The following describes two proteins that form a bound complex.

Residue-level contacts at the interface:
Residue G10 in protein 1 is in contact with residue I6 in protein 2 (closest heavy-atom distance 4.1 Å).
Residue V8 in protein 1 contacts residue P8 in protein 2 (closest heavy-atom distance 4.9 Å).
Residue V122 in protein 1 is in contact with residue S11 in protein 2 (closest heavy-atom distance 3.5 Å).
Residue P9 in protein 1 interacts with residue I6 in protein 2 (closest heavy-atom distance 3.8 Å).
Residue V106 in protein 1 interacts with residue C1 in protein 2 (closest heavy-atom distance 4.1 Å).
Residue S11 in protein 1 is in contact with residue V9 in protein 2 (closest heavy-atom distance 4.9 Å).
Residue W14 in protein 1 interacts with residue V3 in protein 2 (closest heavy-atom distance 4.5 Å).
Residue S11 in protein 1 interacts with residue P4 in protein 2 (closest heavy-atom distance 3.6 Å).
Residue C107 in protein 1 interacts with residue G2 in protein 2 (closest heavy-atom distance 3.5 Å).
Residue P13 in protein 1 contacts residue P4 in protein 2 (closest heavy-atom distance 3.7 Å).
Residue E5 in protein 1 is in contact with residue L10 in protein 2 (closest heavy-atom distance 4.6 Å).
Residue E5 in protein 1 is in contact with residue S11 in protein 2 (closest heavy-atom distance 4.2 Å).
Residue G10 in protein 1 interacts with residue P4 in protein 2 (closest heavy-atom distance 4.9 Å).
Residue V8 in protein 1 interacts with residue Q7 in protein 2 (closest heavy-atom distance 4.6 Å).
Residue W12 in protein 1 contacts residue P8 in protein 2 (closest heavy-atom distance 3.4 Å).
Residue L108 in protein 1 contacts residue C1 in protein 2 (closest heavy-atom distance 5.0 Å).
Residue S11 in protein 1 contacts residue P8 in protein 2 (closest heavy-atom distance 3.5 Å).
Residue A105 in protein 1 interacts with residue C1 in protein 2 (closest heavy-atom distance 3.6 Å).
Residue C107 in protein 1 contacts residue C1 in protein 2 (closest heavy-atom distance 2.1 Å).
Residue W12 in protein 1 contacts residue S11 in protein 2 (closest heavy-atom distance 3.3 Å).
Residue S11 in protein 1 contacts residue Q7 in protein 2 (closest heavy-atom distance 4.1 Å).
Residue V8 in protein 1 interacts with residue V9 in protein 2 (closest heavy-atom distance 3.4 Å).
Residue W14 in protein 1 contacts residue G2 in protein 2 (closest heavy-atom distance 3.9 Å).
Residue V106 in protein 1 interacts with residue G2 in protein 2 (closest heavy-atom distance 4.1 Å).
Residue T102 in protein 1 contacts residue I6 in protein 2 (closest heavy-atom distance 3.7 Å).
Residue V8 in protein 1 interacts with residue I6 in protein 2 (closest heavy-atom distance 4.0 Å).
Residue A105 in protein 1 is in contact with residue G2 in protein 2 (closest heavy-atom distance 2.8 Å).
Residue W14 in protein 1 is in contact with residue P4 in protein 2 (closest heavy-atom distance 3.7 Å).
Residue Q101 in protein 1 interacts with residue A5 in protein 2 (closest heavy-atom distance 3.4 Å).
Residue A105 in protein 1 contacts residue V3 in protein 2 (closest heavy-atom distance 4.8 Å).
Residue Q101 in protein 1 contacts residue I6 in protein 2 (closest heavy-atom distance 4.3 Å).
Residue S11 in protein 1 contacts residue I6 in protein 2 (closest heavy-atom distance 3.2 Å).

Sequence of protein 2:
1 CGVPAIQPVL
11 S

Sequence of protein 1:
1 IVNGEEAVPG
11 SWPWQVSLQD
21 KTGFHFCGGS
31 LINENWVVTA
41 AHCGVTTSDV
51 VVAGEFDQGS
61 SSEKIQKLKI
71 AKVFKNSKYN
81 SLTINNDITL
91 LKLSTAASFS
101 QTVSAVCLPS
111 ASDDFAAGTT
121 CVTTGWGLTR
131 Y